These two protein chains interact to form a complex.

Interface contacts:
Residue L30 in the second protein is in contact with residue R132 in the first protein (closest heavy-atom distance 3.4 Å).
Residue H303 in the second protein contacts residue F163 in the first protein (closest heavy-atom distance 3.3 Å).
Residue R309 in the second protein is in contact with residue R131 in the first protein (closest heavy-atom distance 4.2 Å).
Residue H329 in the second protein is in contact with residue S209 in the first protein (closest heavy-atom distance 3.8 Å).
Residue H314 in the second protein contacts residue R107 in the first protein (closest heavy-atom distance 3.5 Å).
Residue P128 in the second protein contacts residue Y176 in the first protein (closest heavy-atom distance 3.4 Å).
Residue T306 in the second protein contacts residue S133 in the first protein (closest heavy-atom distance 3.8 Å).
Residue D132 in the second protein interacts with residue H179 in the first protein (closest heavy-atom distance 3.8 Å).
Residue Q269 in the second protein contacts residue R131 in the first protein (closest heavy-atom distance 4.2 Å).
Residue H314 in the second protein interacts with residue V210 in the first protein (closest heavy-atom distance 4.0 Å).
Residue H314 in the second protein contacts residue E130 in the first protein (closest heavy-atom distance 2.7 Å).
Residue T306 in the second protein is in contact with residue E130 in the first protein (closest heavy-atom distance 3.1 Å).
Residue W318 in the second protein interacts with residue A70 in the first protein (closest heavy-atom distance 2.9 Å).
Residue D299 in the second protein is in contact with residue R132 in the first protein (closest heavy-atom distance 3.0 Å).
Residue W318 in the second protein contacts residue N69 in the first protein (closest heavy-atom distance 4.2 Å).
Residue T306 in the second protein is in contact with residue R132 in the first protein (closest heavy-atom distance 2.9 Å).
Residue D29 in the second protein is in contact with residue G159 in the first protein (closest heavy-atom distance 4.2 Å).
Residue R320 in the second protein interacts with residue E109 in the first protein (closest heavy-atom distance 2.8 Å).
Residue H314 in the second protein contacts residue A70 in the first protein (closest heavy-atom distance 3.5 Å).
Residue A300 in the second protein is in contact with residue E134 in the first protein (closest heavy-atom distance 3.4 Å).
Residue D182 in the second protein is in contact with residue W71 in the first protein (closest heavy-atom distance 3.3 Å).
Residue H329 in the second protein interacts with residue D135 in the first protein (closest heavy-atom distance 4.1 Å).
Residue P157 in the second protein contacts residue Q181 in the first protein (closest heavy-atom distance 4.2 Å).
Residue P128 in the second protein is in contact with residue Q181 in the first protein (closest heavy-atom distance 3.3 Å).
Residue T306 in the second protein contacts residue S129 in the first protein (closest heavy-atom distance 4.4 Å).
Residue P157 in the second protein interacts with residue L184 in the first protein (closest heavy-atom distance 3.9 Å).
Residue H329 in the second protein contacts residue R208 in the first protein (closest heavy-atom distance 3.0 Å).
Residue P157 in the second protein contacts residue G183 in the first protein (closest heavy-atom distance 3.5 Å).
Residue R320 in the second protein interacts with residue R107 in the first protein (closest heavy-atom distance 3.6 Å).
Residue V317 in the second protein is in contact with residue A70 in the first protein (closest heavy-atom distance 3.6 Å).
Residue H314 in the second protein interacts with residue N69 in the first protein (closest heavy-atom distance 3.6 Å).
Residue F185 in the second protein interacts with residue W71 in the first protein (closest heavy-atom distance 3.8 Å).
Residue H303 in the second protein interacts with residue R132 in the first protein (closest heavy-atom distance 3.0 Å).
Residue D29 in the second protein interacts with residue D155 in the first protein (closest heavy-atom distance 3.6 Å).
Residue T306 in the second protein contacts residue A211 in the first protein (closest heavy-atom distance 3.7 Å).
Residue D29 in the second protein interacts with residue T160 in the first protein (closest heavy-atom distance 3.3 Å).
Residue A313 in the second protein is in contact with residue A70 in the first protein (closest heavy-atom distance 3.9 Å).
Residue P156 in the second protein interacts with residue L184 in the first protein (closest heavy-atom distance 3.7 Å).
Residue F184 in the second protein interacts with residue W71 in the first protein (closest heavy-atom distance 3.8 Å).
Residue W318 in the second protein interacts with residue R67 in the first protein (closest heavy-atom distance 3.4 Å).
Residue H303 in the second protein is in contact with residue E134 in the first protein (closest heavy-atom distance 2.8 Å).
Residue P156 in the second protein contacts residue L157 in the first protein (closest heavy-atom distance 3.8 Å).
Residue L30 in the second protein is in contact with residue R131 in the first protein (closest heavy-atom distance 3.9 Å).
Residue G273 in the second protein interacts with residue R132 in the first protein (closest heavy-atom distance 4.2 Å).
Residue D132 in the second protein interacts with residue H178 in the first protein (closest heavy-atom distance 2.8 Å).
Residue Y262 in the second protein is in contact with residue W71 in the first protein (closest heavy-atom distance 3.3 Å).
Residue P128 in the second protein contacts residue H179 in the first protein (closest heavy-atom distance 3.1 Å).
Residue R336 in the second protein is in contact with residue E134 in the first protein (closest heavy-atom distance 2.9 Å).
Residue M310 in the second protein contacts residue V210 in the first protein (closest heavy-atom distance 3.8 Å).
Residue H303 in the second protein interacts with residue S133 in the first protein (closest heavy-atom distance 3.8 Å).
Residue D29 in the second protein interacts with residue R132 in the first protein (closest heavy-atom distance 3.2 Å).
Residue R320 in the second protein contacts residue V210 in the first protein (closest heavy-atom distance 3.5 Å).
Residue M310 in the second protein contacts residue R131 in the first protein (closest heavy-atom distance 3.7 Å).
Residue A181 in the second protein interacts with residue W71 in the first protein (closest heavy-atom distance 3.6 Å).
Residue D29 in the second protein interacts with residue R131 in the first protein (closest heavy-atom distance 3.5 Å).
Residue T311 in the second protein is in contact with residue V210 in the first protein (closest heavy-atom distance 3.7 Å).
Residue T306 in the second protein interacts with residue R131 in the first protein (closest heavy-atom distance 3.5 Å).
Residue D299 in the second protein is in contact with residue E134 in the first protein (closest heavy-atom distance 4.2 Å).
Residue M310 in the second protein interacts with residue A211 in the first protein (closest heavy-atom distance 4.1 Å).
Residue M310 in the second protein interacts with residue E130 in the first protein (closest heavy-atom distance 3.4 Å).

Sequence of the first protein:
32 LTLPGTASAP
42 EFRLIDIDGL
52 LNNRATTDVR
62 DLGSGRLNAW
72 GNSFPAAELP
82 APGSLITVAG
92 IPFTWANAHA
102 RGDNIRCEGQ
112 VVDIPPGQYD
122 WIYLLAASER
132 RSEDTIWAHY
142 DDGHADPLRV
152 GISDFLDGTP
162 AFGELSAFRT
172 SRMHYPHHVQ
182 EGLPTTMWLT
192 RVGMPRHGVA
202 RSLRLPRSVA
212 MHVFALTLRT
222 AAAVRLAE

Sequence of the second protein:
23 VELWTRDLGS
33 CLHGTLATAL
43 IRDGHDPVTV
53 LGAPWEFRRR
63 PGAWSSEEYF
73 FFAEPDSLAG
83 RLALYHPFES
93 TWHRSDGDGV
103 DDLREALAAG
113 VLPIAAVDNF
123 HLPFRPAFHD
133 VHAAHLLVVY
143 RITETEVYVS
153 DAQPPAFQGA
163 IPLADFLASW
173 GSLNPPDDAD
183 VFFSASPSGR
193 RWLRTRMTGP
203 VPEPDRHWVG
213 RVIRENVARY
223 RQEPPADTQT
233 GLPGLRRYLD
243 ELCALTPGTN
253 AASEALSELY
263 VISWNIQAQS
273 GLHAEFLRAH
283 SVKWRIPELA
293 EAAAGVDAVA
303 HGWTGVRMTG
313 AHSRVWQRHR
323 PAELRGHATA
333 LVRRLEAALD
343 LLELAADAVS